This data describes a binding interaction between two proteins.

Residue-level contacts at the interface:
Residue G30 in chain B is in contact with residue K37 in chain A (closest heavy-atom distance 2.7 Å).
Residue H11 in chain B contacts residue R23 in chain A (closest heavy-atom distance 2.8 Å).
Residue I35 in chain B is in contact with residue I50 in chain A (closest heavy-atom distance 2.9 Å).
Residue D97 in chain B interacts with residue R108 in chain A (closest heavy-atom distance 3.0 Å).
Residue D91 in chain B is in contact with residue A101 in chain A (closest heavy-atom distance 2.8 Å).
Residue A193 in chain B contacts residue I164 in chain A (closest heavy-atom distance 2.8 Å).
Residue T121 in chain B interacts with residue E242 in chain A (closest heavy-atom distance 2.7 Å).
Residue L102 in chain B is in contact with residue T111 in chain A (closest heavy-atom distance 2.8 Å).
Residue A122 in chain B contacts residue R108 in chain A (closest heavy-atom distance 3.0 Å).
Residue Y95 in chain B interacts with residue D205 in chain A (closest heavy-atom distance 2.6 Å).
Residue G33 in chain B interacts with residue R48 in chain A (closest heavy-atom distance 2.8 Å).
Residue L114 in chain B interacts with residue I119 in chain A (closest heavy-atom distance 3.0 Å).
Residue Y80 in chain B contacts residue H85 in chain A (closest heavy-atom distance 2.9 Å).
Residue R76 in chain B interacts with residue N81 in chain A (closest heavy-atom distance 2.7 Å).
Residue T121 in chain B is in contact with residue R108 in chain A (closest heavy-atom distance 2.7 Å).
Residue M28 in chain B is in contact with residue G36 in chain A (closest heavy-atom distance 2.9 Å).
Residue Q258 in chain B interacts with residue Q258 in chain A (closest heavy-atom distance 2.6 Å).
Residue T111 in chain B interacts with residue S116 in chain A (closest heavy-atom distance 2.7 Å).
Residue R76 in chain B contacts residue S59 in chain A (closest heavy-atom distance 2.6 Å).
Residue T110 in chain B is in contact with residue S116 in chain A (closest heavy-atom distance 3.0 Å).
Residue F109 in chain B interacts with residue G115 in chain A (closest heavy-atom distance 2.7 Å).
Residue I22 in chain B interacts with residue E31 in chain A (closest heavy-atom distance 2.8 Å).
Residue S116 in chain B is in contact with residue R246 in chain A (closest heavy-atom distance 3.0 Å).
Residue V131 in chain B interacts with residue M148 in chain A (closest heavy-atom distance 2.7 Å).
Residue S24 in chain B contacts residue F34 in chain A (closest heavy-atom distance 2.8 Å).
Residue R76 in chain B is in contact with residue D83 in chain A (closest heavy-atom distance 2.6 Å).
Residue G33 in chain B is in contact with residue I50 in chain A (closest heavy-atom distance 2.8 Å).
Residue K37 in chain B interacts with residue G54 in chain A (closest heavy-atom distance 2.7 Å).
Residue A112 in chain B is in contact with residue I119 in chain A (closest heavy-atom distance 3.0 Å).
Residue V26 in chain B contacts residue F34 in chain A (closest heavy-atom distance 2.8 Å).
Residue R259 in chain B is in contact with residue V144 in chain A (closest heavy-atom distance 2.7 Å).
Residue H11 in chain B contacts residue E25 in chain A (closest heavy-atom distance 2.8 Å).
Residue A101 in chain B interacts with residue T110 in chain A (closest heavy-atom distance 3.0 Å).
Residue I78 in chain B contacts residue L86 in chain A (closest heavy-atom distance 3.0 Å).
Residue Y68 in chain B interacts with residue A63 in chain A (closest heavy-atom distance 2.7 Å).
Residue R191 in chain B contacts residue I164 in chain A (closest heavy-atom distance 2.7 Å).
Residue Y80 in chain B interacts with residue Q88 in chain A (closest heavy-atom distance 2.7 Å).
Residue M28 in chain B interacts with residue S38 in chain A (closest heavy-atom distance 2.9 Å).
Residue H85 in chain B contacts residue K93 in chain A (closest heavy-atom distance 2.9 Å).
Residue V92 in chain B contacts residue G103 in chain A (closest heavy-atom distance 2.8 Å).
Residue I78 in chain B is in contact with residue E84 in chain A (closest heavy-atom distance 2.9 Å).
Residue K37 in chain B interacts with residue E55 in chain A (closest heavy-atom distance 2.9 Å).
Residue I14 in chain B is in contact with residue E29 in chain A (closest heavy-atom distance 2.9 Å).
Residue N81 in chain B is in contact with residue S89 in chain A (closest heavy-atom distance 2.8 Å).
Residue E125 in chain B interacts with residue R108 in chain A (closest heavy-atom distance 3.0 Å).
Residue R77 in chain B contacts residue E84 in chain A (closest heavy-atom distance 2.9 Å).
Residue N123 in chain B contacts residue Y200 in chain A (closest heavy-atom distance 2.6 Å).
Residue V26 in chain B interacts with residue G36 in chain A (closest heavy-atom distance 2.9 Å).
Residue T100 in chain B is in contact with residue T110 in chain A (closest heavy-atom distance 2.9 Å).
Residue H11 in chain B is in contact with residue A16 in chain A (closest heavy-atom distance 2.7 Å).
Residue L102 in chain B is in contact with residue Y113 in chain A (closest heavy-atom distance 2.8 Å).
Residue R15 in chain B interacts with residue E29 in chain A (closest heavy-atom distance 2.9 Å).
Residue Y80 in chain B is in contact with residue L86 in chain A (closest heavy-atom distance 3.0 Å).
Residue T128 in chain B is in contact with residue Q150 in chain A (closest heavy-atom distance 2.6 Å).
Residue F87 in chain B is in contact with residue Y95 in chain A (closest heavy-atom distance 2.8 Å).
Residue V120 in chain B is in contact with residue V245 in chain A (closest heavy-atom distance 2.9 Å).
Residue I35 in chain B contacts residue C52 in chain A (closest heavy-atom distance 2.9 Å).
Residue V92 in chain B interacts with residue A101 in chain A (closest heavy-atom distance 2.8 Å).
Residue S24 in chain B interacts with residue E29 in chain A (closest heavy-atom distance 2.7 Å).
Residue I14 in chain B is in contact with residue L27 in chain A (closest heavy-atom distance 2.9 Å).

Sequence of chain A:
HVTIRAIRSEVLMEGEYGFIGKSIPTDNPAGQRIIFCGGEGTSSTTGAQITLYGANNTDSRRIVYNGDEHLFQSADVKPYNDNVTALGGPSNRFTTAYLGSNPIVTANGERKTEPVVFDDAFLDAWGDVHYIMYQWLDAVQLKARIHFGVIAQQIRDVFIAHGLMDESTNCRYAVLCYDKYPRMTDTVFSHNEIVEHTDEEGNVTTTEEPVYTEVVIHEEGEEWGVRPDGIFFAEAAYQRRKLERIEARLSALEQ

Sequence of chain B:
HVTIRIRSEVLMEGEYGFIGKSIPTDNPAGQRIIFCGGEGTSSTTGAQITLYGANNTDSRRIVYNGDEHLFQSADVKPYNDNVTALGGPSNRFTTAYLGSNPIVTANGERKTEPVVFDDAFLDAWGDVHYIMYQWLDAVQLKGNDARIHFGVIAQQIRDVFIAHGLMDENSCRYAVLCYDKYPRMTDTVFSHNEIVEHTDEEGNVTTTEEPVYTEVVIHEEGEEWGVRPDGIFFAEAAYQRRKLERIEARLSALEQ